Sequence of protein 1:
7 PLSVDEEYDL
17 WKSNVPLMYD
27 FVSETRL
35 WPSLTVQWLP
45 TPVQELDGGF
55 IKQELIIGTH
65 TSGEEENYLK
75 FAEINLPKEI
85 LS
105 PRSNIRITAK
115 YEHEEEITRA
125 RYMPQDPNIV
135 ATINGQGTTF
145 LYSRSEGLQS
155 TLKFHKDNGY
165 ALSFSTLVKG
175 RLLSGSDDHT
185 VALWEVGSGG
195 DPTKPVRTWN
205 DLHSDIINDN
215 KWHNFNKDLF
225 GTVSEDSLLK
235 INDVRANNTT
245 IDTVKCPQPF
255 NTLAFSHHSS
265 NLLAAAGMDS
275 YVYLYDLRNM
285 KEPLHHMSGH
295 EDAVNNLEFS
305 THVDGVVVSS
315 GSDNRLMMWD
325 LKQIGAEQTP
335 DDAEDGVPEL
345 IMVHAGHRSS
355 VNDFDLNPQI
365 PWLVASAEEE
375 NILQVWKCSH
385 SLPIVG

These two protein chains interact to form a complex.

Interface contacts:
Residue D339 in protein 1 contacts residue R30 in protein 2 (closest heavy-atom distance 4.3 Å).
Residue P342 in protein 1 contacts residue R33 in protein 2 (closest heavy-atom distance 3.6 Å).
Residue N20 in protein 1 contacts residue V37 in protein 2 (closest heavy-atom distance 4.7 Å).
Residue D335 in protein 1 contacts residue K14 in protein 2 (closest heavy-atom distance 3.0 Å).
Residue E338 in protein 1 interacts with residue K10 in protein 2 (closest heavy-atom distance 3.2 Å).
Residue L16 in protein 1 is in contact with residue V37 in protein 2 (closest heavy-atom distance 3.6 Å).
Residue P387 in protein 1 is in contact with residue R29 in protein 2 (closest heavy-atom distance 4.3 Å).
Residue Q332 in protein 1 is in contact with residue R29 in protein 2 (closest heavy-atom distance 4.8 Å).
Residue N20 in protein 1 contacts residue L31 in protein 2 (closest heavy-atom distance 4.0 Å).
Residue L23 in protein 1 contacts residue L31 in protein 2 (closest heavy-atom distance 3.7 Å).
Residue L23 in protein 1 contacts residue I23 in protein 2 (closest heavy-atom distance 3.6 Å).
Residue L16 in protein 1 is in contact with residue K38 in protein 2 (closest heavy-atom distance 4.2 Å).
Residue G340 in protein 1 contacts residue R33 in protein 2 (closest heavy-atom distance 3.2 Å).
Residue D339 in protein 1 contacts residue K38 in protein 2 (closest heavy-atom distance 4.5 Å).
Residue E343 in protein 1 contacts residue R33 in protein 2 (closest heavy-atom distance 4.8 Å).
Residue D335 in protein 1 is in contact with residue D18 in protein 2 (closest heavy-atom distance 4.6 Å).
Residue A349 in protein 1 interacts with residue V37 in protein 2 (closest heavy-atom distance 3.9 Å).
Residue I345 in protein 1 contacts residue R33 in protein 2 (closest heavy-atom distance 3.5 Å).
Residue I345 in protein 1 is in contact with residue A32 in protein 2 (closest heavy-atom distance 3.9 Å).
Residue A349 in protein 1 contacts residue G35 in protein 2 (closest heavy-atom distance 3.9 Å).
Residue W17 in protein 1 is in contact with residue G35 in protein 2 (closest heavy-atom distance 3.5 Å).
Residue M346 in protein 1 interacts with residue A32 in protein 2 (closest heavy-atom distance 3.5 Å).
Residue S383 in protein 1 interacts with residue I28 in protein 2 (closest heavy-atom distance 3.9 Å).
Residue L23 in protein 1 is in contact with residue I28 in protein 2 (closest heavy-atom distance 3.6 Å).
Residue M346 in protein 1 contacts residue R33 in protein 2 (closest heavy-atom distance 4.2 Å).
Residue S385 in protein 1 contacts residue I28 in protein 2 (closest heavy-atom distance 4.5 Å).
Residue L386 in protein 1 contacts residue I28 in protein 2 (closest heavy-atom distance 3.7 Å).
Residue M24 in protein 1 contacts residue G36 in protein 2 (closest heavy-atom distance 3.4 Å).
Residue Q332 in protein 1 contacts residue R33 in protein 2 (closest heavy-atom distance 3.4 Å).
Residue I345 in protein 1 is in contact with residue R29 in protein 2 (closest heavy-atom distance 4.5 Å).
Residue L386 in protein 1 interacts with residue R29 in protein 2 (closest heavy-atom distance 3.9 Å).
Residue D336 in protein 1 is in contact with residue R30 in protein 2 (closest heavy-atom distance 4.6 Å).
Residue M24 in protein 1 contacts residue A32 in protein 2 (closest heavy-atom distance 3.6 Å).
Residue M24 in protein 1 contacts residue G35 in protein 2 (closest heavy-atom distance 3.6 Å).
Residue R319 in protein 1 is in contact with residue V37 in protein 2 (closest heavy-atom distance 3.9 Å).
Residue L16 in protein 1 contacts residue G36 in protein 2 (closest heavy-atom distance 3.6 Å).
Residue H290 in protein 1 interacts with residue K2 in protein 2 (closest heavy-atom distance 3.8 Å).
Residue V347 in protein 1 is in contact with residue G35 in protein 2 (closest heavy-atom distance 3.4 Å).
Residue P334 in protein 1 contacts residue K10 in protein 2 (closest heavy-atom distance 4.5 Å).
Residue D336 in protein 1 contacts residue R29 in protein 2 (closest heavy-atom distance 2.7 Å).
Residue L344 in protein 1 interacts with residue R33 in protein 2 (closest heavy-atom distance 2.9 Å).
Residue D339 in protein 1 is in contact with residue R33 in protein 2 (closest heavy-atom distance 3.5 Å).
Residue V347 in protein 1 is in contact with residue R34 in protein 2 (closest heavy-atom distance 4.8 Å).
Residue D336 in protein 1 interacts with residue R33 in protein 2 (closest heavy-atom distance 3.3 Å).
Residue D339 in protein 1 interacts with residue R34 in protein 2 (closest heavy-atom distance 3.1 Å).
Residue V341 in protein 1 is in contact with residue R33 in protein 2 (closest heavy-atom distance 2.3 Å).
Residue S385 in protein 1 is in contact with residue K25 in protein 2 (closest heavy-atom distance 3.4 Å).
Residue W17 in protein 1 is in contact with residue G36 in protein 2 (closest heavy-atom distance 3.8 Å).
Residue M24 in protein 1 interacts with residue L31 in protein 2 (closest heavy-atom distance 3.6 Å).
Residue H289 in protein 1 interacts with residue K2 in protein 2 (closest heavy-atom distance 3.4 Å).
Residue E13 in protein 1 interacts with residue V37 in protein 2 (closest heavy-atom distance 3.6 Å).
Residue V347 in protein 1 interacts with residue R33 in protein 2 (closest heavy-atom distance 3.6 Å).
Residue V347 in protein 1 is in contact with residue A32 in protein 2 (closest heavy-atom distance 2.9 Å).
Residue M24 in protein 1 interacts with residue I28 in protein 2 (closest heavy-atom distance 4.8 Å).
Residue N20 in protein 1 interacts with residue G36 in protein 2 (closest heavy-atom distance 2.8 Å).
Residue W17 in protein 1 is in contact with residue V37 in protein 2 (closest heavy-atom distance 3.7 Å).
Residue L386 in protein 1 interacts with residue A32 in protein 2 (closest heavy-atom distance 3.9 Å).

Sequence of protein 2:
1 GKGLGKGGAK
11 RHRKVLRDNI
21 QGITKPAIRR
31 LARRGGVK